Sequence of protein 2:
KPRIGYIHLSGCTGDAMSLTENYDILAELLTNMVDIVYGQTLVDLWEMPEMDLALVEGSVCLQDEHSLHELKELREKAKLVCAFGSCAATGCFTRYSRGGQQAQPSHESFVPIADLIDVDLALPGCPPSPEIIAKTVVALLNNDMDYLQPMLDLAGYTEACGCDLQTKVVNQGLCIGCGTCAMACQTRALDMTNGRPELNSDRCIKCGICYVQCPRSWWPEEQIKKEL

Sequence of protein 1:
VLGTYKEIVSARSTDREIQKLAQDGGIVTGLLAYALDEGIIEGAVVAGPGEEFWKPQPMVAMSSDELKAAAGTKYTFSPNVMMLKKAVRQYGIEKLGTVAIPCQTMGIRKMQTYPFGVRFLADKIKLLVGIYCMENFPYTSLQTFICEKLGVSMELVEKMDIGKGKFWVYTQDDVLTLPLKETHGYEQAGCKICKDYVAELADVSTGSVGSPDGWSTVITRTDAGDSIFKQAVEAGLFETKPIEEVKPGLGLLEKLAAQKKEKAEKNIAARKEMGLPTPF

This data describes a binding interaction between two proteins.

Interface contacts:
Residue K56 in protein 1 interacts with residue N239 in protein 2 (closest heavy-atom distance 3.0 Å).
Residue T114 in protein 1 interacts with residue Y192 in protein 2 (closest heavy-atom distance 3.1 Å).
Residue G191 in protein 1 is in contact with residue G218 in protein 2 (closest heavy-atom distance 3.1 Å).
Residue F78 in protein 1 is in contact with residue I221 in protein 2 (closest heavy-atom distance 3.4 Å).
Residue R120 in protein 1 contacts residue E66 in protein 2 (closest heavy-atom distance 3.6 Å).
Residue K86 in protein 1 is in contact with residue M228 in protein 2 (closest heavy-atom distance 2.7 Å).
Residue P116 in protein 1 interacts with residue S174 in protein 2 (closest heavy-atom distance 3.0 Å).
Residue P80 in protein 1 interacts with residue C223 in protein 2 (closest heavy-atom distance 3.3 Å).
Residue Q105 in protein 1 is in contact with residue C223 in protein 2 (closest heavy-atom distance 2.4 Å).
Residue P278 in protein 1 contacts residue Q217 in protein 2 (closest heavy-atom distance 3.3 Å).
Residue K111 in protein 1 contacts residue C259 in protein 2 (closest heavy-atom distance 3.5 Å).
Residue F121 in protein 1 contacts residue Y68 in protein 2 (closest heavy-atom distance 3.6 Å).
Residue T223 in protein 1 contacts residue L273 in protein 2 (closest heavy-atom distance 3.5 Å).
Residue K86 in protein 1 interacts with residue R233 in protein 2 (closest heavy-atom distance 3.3 Å).
Residue G118 in protein 1 contacts residue S174 in protein 2 (closest heavy-atom distance 3.4 Å).
Residue F117 in protein 1 contacts residue V257 in protein 2 (closest heavy-atom distance 3.5 Å).
Residue Y115 in protein 1 interacts with residue Q258 in protein 2 (closest heavy-atom distance 3.0 Å).
Residue R272 in protein 1 contacts residue L219 in protein 2 (closest heavy-atom distance 1.9 Å).
Residue Q189 in protein 1 contacts residue I221 in protein 2 (closest heavy-atom distance 2.8 Å).
Residue T114 in protein 1 interacts with residue K180 in protein 2 (closest heavy-atom distance 3.5 Å).
Residue V82 in protein 1 is in contact with residue C223 in protein 2 (closest heavy-atom distance 3.5 Å).
Residue P280 in protein 1 contacts residue R261 in protein 2 (closest heavy-atom distance 2.6 Å).
Residue Q189 in protein 1 contacts residue R241 in protein 2 (closest heavy-atom distance 2.9 Å).
Residue C104 in protein 1 interacts with residue I221 in protein 2 (closest heavy-atom distance 3.5 Å).
Residue V119 in protein 1 contacts residue Q258 in protein 2 (closest heavy-atom distance 2.9 Å).
Residue P80 in protein 1 interacts with residue M237 in protein 2 (closest heavy-atom distance 2.3 Å).
Residue V82 in protein 1 interacts with residue M228 in protein 2 (closest heavy-atom distance 3.3 Å).
Residue Y115 in protein 1 is in contact with residue P195 in protein 2 (closest heavy-atom distance 2.6 Å).
Residue A190 in protein 1 is in contact with residue G218 in protein 2 (closest heavy-atom distance 3.4 Å).
Residue L122 in protein 1 interacts with residue M228 in protein 2 (closest heavy-atom distance 3.4 Å).
Residue G118 in protein 1 is in contact with residue Q231 in protein 2 (closest heavy-atom distance 3.2 Å).
Residue F117 in protein 1 contacts residue L168 in protein 2 (closest heavy-atom distance 3.2 Å).
Residue F117 in protein 1 is in contact with residue I254 in protein 2 (closest heavy-atom distance 3.3 Å).
Residue F78 in protein 1 contacts residue R241 in protein 2 (closest heavy-atom distance 3.4 Å).
Residue F117 in protein 1 contacts residue Q258 in protein 2 (closest heavy-atom distance 3.5 Å).
Residue K111 in protein 1 interacts with residue V257 in protein 2 (closest heavy-atom distance 2.7 Å).
Residue K111 in protein 1 contacts residue W264 in protein 2 (closest heavy-atom distance 3.5 Å).
Residue F117 in protein 1 interacts with residue M196 in protein 2 (closest heavy-atom distance 3.4 Å).
Residue F281 in protein 1 interacts with residue R261 in protein 2 (closest heavy-atom distance 3.5 Å).
Residue F117 in protein 1 contacts residue L199 in protein 2 (closest heavy-atom distance 3.4 Å).
Residue G108 in protein 1 is in contact with residue P260 in protein 2 (closest heavy-atom distance 2.7 Å).
Residue M107 in protein 1 contacts residue W264 in protein 2 (closest heavy-atom distance 2.5 Å).
Residue P116 in protein 1 contacts residue Q258 in protein 2 (closest heavy-atom distance 2.6 Å).
Residue P116 in protein 1 contacts residue I177 in protein 2 (closest heavy-atom distance 3.4 Å).
Residue P80 in protein 1 is in contact with residue G224 in protein 2 (closest heavy-atom distance 3.5 Å).
Residue F117 in protein 1 contacts residue P169 in protein 2 (closest heavy-atom distance 3.5 Å).
Residue M83 in protein 1 is in contact with residue M237 in protein 2 (closest heavy-atom distance 2.8 Å).
Residue F121 in protein 1 is in contact with residue P175 in protein 2 (closest heavy-atom distance 3.3 Å).
Residue G108 in protein 1 interacts with residue T225 in protein 2 (closest heavy-atom distance 3.5 Å).
Residue F117 in protein 1 is in contact with residue I177 in protein 2 (closest heavy-atom distance 3.6 Å).
Residue Y115 in protein 1 is in contact with residue Y192 in protein 2 (closest heavy-atom distance 2.4 Å).
Residue M83 in protein 1 interacts with residue G224 in protein 2 (closest heavy-atom distance 3.6 Å).
Residue V119 in protein 1 is in contact with residue S174 in protein 2 (closest heavy-atom distance 2.8 Å).
Residue P280 in protein 1 contacts residue L219 in protein 2 (closest heavy-atom distance 3.5 Å).
Residue G191 in protein 1 contacts residue C220 in protein 2 (closest heavy-atom distance 3.5 Å).
Residue T114 in protein 1 is in contact with residue Q268 in protein 2 (closest heavy-atom distance 3.6 Å).
Residue G191 in protein 1 contacts residue I221 in protein 2 (closest heavy-atom distance 3.3 Å).
Residue G191 in protein 1 is in contact with residue R261 in protein 2 (closest heavy-atom distance 2.2 Å).
Residue K111 in protein 1 contacts residue W263 in protein 2 (closest heavy-atom distance 3.3 Å).
Residue G191 in protein 1 interacts with residue L219 in protein 2 (closest heavy-atom distance 3.5 Å).